Sequence of chain B:
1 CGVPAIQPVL

Residue-level contacts at the interface:
Residue W12 in chain A interacts with residue P8 in chain B (closest heavy-atom distance 3.4 Å).
Residue L108 in chain A interacts with residue C1 in chain B (closest heavy-atom distance 4.9 Å).
Residue W14 in chain A contacts residue V3 in chain B (closest heavy-atom distance 4.4 Å).
Residue P13 in chain A contacts residue P4 in chain B (closest heavy-atom distance 3.7 Å).
Residue E5 in chain A interacts with residue V9 in chain B (closest heavy-atom distance 4.0 Å).
Residue S11 in chain A is in contact with residue P4 in chain B (closest heavy-atom distance 3.5 Å).
Residue Q101 in chain A contacts residue I6 in chain B (closest heavy-atom distance 4.4 Å).
Residue G10 in chain A contacts residue I6 in chain B (closest heavy-atom distance 3.9 Å).
Residue V8 in chain A is in contact with residue I6 in chain B (closest heavy-atom distance 3.9 Å).
Residue A105 in chain A is in contact with residue V3 in chain B (closest heavy-atom distance 4.9 Å).
Residue A105 in chain A contacts residue G2 in chain B (closest heavy-atom distance 2.9 Å).
Residue C107 in chain A contacts residue G2 in chain B (closest heavy-atom distance 3.5 Å).
Residue C107 in chain A contacts residue C1 in chain B (closest heavy-atom distance 2.0 Å).
Residue S11 in chain A interacts with residue I6 in chain B (closest heavy-atom distance 3.2 Å).
Residue P9 in chain A is in contact with residue I6 in chain B (closest heavy-atom distance 3.6 Å).
Residue E5 in chain A is in contact with residue L10 in chain B (closest heavy-atom distance 3.7 Å).
Residue S11 in chain A interacts with residue Q7 in chain B (closest heavy-atom distance 3.9 Å).
Residue V122 in chain A interacts with residue L10 in chain B (closest heavy-atom distance 4.0 Å).
Residue V8 in chain A interacts with residue Q7 in chain B (closest heavy-atom distance 4.5 Å).
Residue V8 in chain A is in contact with residue V9 in chain B (closest heavy-atom distance 3.9 Å).
Residue T102 in chain A contacts residue I6 in chain B (closest heavy-atom distance 3.8 Å).
Residue W12 in chain A is in contact with residue L10 in chain B (closest heavy-atom distance 3.8 Å).
Residue S11 in chain A contacts residue V9 in chain B (closest heavy-atom distance 5.0 Å).
Residue W14 in chain A is in contact with residue P4 in chain B (closest heavy-atom distance 3.6 Å).
Residue A105 in chain A interacts with residue C1 in chain B (closest heavy-atom distance 3.6 Å).
Residue P13 in chain A interacts with residue A5 in chain B (closest heavy-atom distance 5.0 Å).
Residue V106 in chain A contacts residue C1 in chain B (closest heavy-atom distance 3.7 Å).
Residue V106 in chain A interacts with residue G2 in chain B (closest heavy-atom distance 4.2 Å).
Residue W14 in chain A is in contact with residue G2 in chain B (closest heavy-atom distance 3.9 Å).
Residue V8 in chain A contacts residue P8 in chain B (closest heavy-atom distance 4.9 Å).
Residue S11 in chain A interacts with residue P8 in chain B (closest heavy-atom distance 3.5 Å).
Residue Q101 in chain A interacts with residue A5 in chain B (closest heavy-atom distance 3.7 Å).

The following describes two proteins that form a bound complex.

Sequence of chain A:
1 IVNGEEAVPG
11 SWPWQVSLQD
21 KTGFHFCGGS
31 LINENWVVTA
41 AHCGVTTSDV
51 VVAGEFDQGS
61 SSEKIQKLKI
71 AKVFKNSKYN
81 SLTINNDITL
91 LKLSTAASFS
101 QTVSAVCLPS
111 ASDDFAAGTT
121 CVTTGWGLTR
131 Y